Sequence of protein 2:
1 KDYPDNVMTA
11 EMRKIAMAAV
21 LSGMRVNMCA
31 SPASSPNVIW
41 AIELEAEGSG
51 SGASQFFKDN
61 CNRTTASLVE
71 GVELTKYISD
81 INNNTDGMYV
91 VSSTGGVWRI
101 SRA

These two protein chains interact to form a complex.

Sequence of protein 1:
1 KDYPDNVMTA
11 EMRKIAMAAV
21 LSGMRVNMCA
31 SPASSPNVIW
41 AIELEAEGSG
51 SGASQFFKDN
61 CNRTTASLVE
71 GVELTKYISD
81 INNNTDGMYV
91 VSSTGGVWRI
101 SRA

Interface contacts:
Residue W40 in protein 1 is in contact with residue I81 in protein 2 (closest heavy-atom distance 2.9 Å).
Residue T64 in protein 1 interacts with residue N82 in protein 2 (closest heavy-atom distance 3.6 Å).
Residue E47 in protein 1 contacts residue K76 in protein 2 (closest heavy-atom distance 4.0 Å).
Residue A18 in protein 1 contacts residue L21 in protein 2 (closest heavy-atom distance 3.9 Å).
Residue F56 in protein 1 is in contact with residue V97 in protein 2 (closest heavy-atom distance 3.6 Å).
Residue Y3 in protein 1 contacts residue K1 in protein 2 (closest heavy-atom distance 3.3 Å).
Residue F56 in protein 1 is in contact with residue P36 in protein 2 (closest heavy-atom distance 4.0 Å).
Residue L44 in protein 1 contacts residue Y77 in protein 2 (closest heavy-atom distance 2.7 Å).
Residue E43 in protein 1 is in contact with residue I78 in protein 2 (closest heavy-atom distance 3.4 Å).
Residue D5 in protein 1 is in contact with residue I81 in protein 2 (closest heavy-atom distance 3.8 Å).
Residue E11 in protein 1 contacts residue Y77 in protein 2 (closest heavy-atom distance 2.3 Å).
Residue R63 in protein 1 contacts residue N84 in protein 2 (closest heavy-atom distance 3.9 Å).
Residue I39 in protein 1 is in contact with residue I81 in protein 2 (closest heavy-atom distance 3.9 Å).
Residue M8 in protein 1 is in contact with residue S79 in protein 2 (closest heavy-atom distance 3.1 Å).
Residue G48 in protein 1 interacts with residue K76 in protein 2 (closest heavy-atom distance 3.2 Å).
Residue K14 in protein 1 interacts with residue M17 in protein 2 (closest heavy-atom distance 3.6 Å).
Residue I15 in protein 1 contacts residue Y77 in protein 2 (closest heavy-atom distance 3.4 Å).
Residue L44 in protein 1 is in contact with residue V20 in protein 2 (closest heavy-atom distance 3.6 Å).
Residue Y3 in protein 1 interacts with residue R102 in protein 2 (closest heavy-atom distance 3.3 Å).
Residue E43 in protein 1 interacts with residue Y77 in protein 2 (closest heavy-atom distance 3.1 Å).
Residue D5 in protein 1 is in contact with residue D86 in protein 2 (closest heavy-atom distance 3.6 Å).
Residue L44 in protein 1 interacts with residue K76 in protein 2 (closest heavy-atom distance 3.5 Å).
Residue F57 in protein 1 interacts with residue I78 in protein 2 (closest heavy-atom distance 3.5 Å).
Residue F56 in protein 1 interacts with residue Y89 in protein 2 (closest heavy-atom distance 3.8 Å).
Residue A18 in protein 1 contacts residue M17 in protein 2 (closest heavy-atom distance 4.0 Å).
Residue S101 in protein 1 interacts with residue I81 in protein 2 (closest heavy-atom distance 3.8 Å).
Residue W40 in protein 1 is in contact with residue D80 in protein 2 (closest heavy-atom distance 3.8 Å).
Residue M24 in protein 1 contacts residue L21 in protein 2 (closest heavy-atom distance 3.4 Å).
Residue L44 in protein 1 is in contact with residue T75 in protein 2 (closest heavy-atom distance 3.8 Å).
Residue E45 in protein 1 interacts with residue K76 in protein 2 (closest heavy-atom distance 3.5 Å).
Residue A41 in protein 1 interacts with residue S79 in protein 2 (closest heavy-atom distance 3.2 Å).
Residue E11 in protein 1 is in contact with residue M88 in protein 2 (closest heavy-atom distance 3.6 Å).
Residue L44 in protein 1 interacts with residue L21 in protein 2 (closest heavy-atom distance 3.6 Å).
Residue M8 in protein 1 is in contact with residue D86 in protein 2 (closest heavy-atom distance 3.9 Å).
Residue V7 in protein 1 interacts with residue M88 in protein 2 (closest heavy-atom distance 3.4 Å).
Residue W40 in protein 1 contacts residue N82 in protein 2 (closest heavy-atom distance 3.2 Å).
Residue A46 in protein 1 interacts with residue V20 in protein 2 (closest heavy-atom distance 3.9 Å).
Residue M8 in protein 1 interacts with residue R102 in protein 2 (closest heavy-atom distance 4.2 Å).
Residue S54 in protein 1 interacts with residue I78 in protein 2 (closest heavy-atom distance 4.0 Å).
Residue V7 in protein 1 interacts with residue R13 in protein 2 (closest heavy-atom distance 3.8 Å).
Residue E47 in protein 1 interacts with residue E73 in protein 2 (closest heavy-atom distance 4.1 Å).
Residue S51 in protein 1 is in contact with residue K76 in protein 2 (closest heavy-atom distance 3.5 Å).
Residue M8 in protein 1 interacts with residue M88 in protein 2 (closest heavy-atom distance 3.7 Å).
Residue I42 in protein 1 contacts residue I78 in protein 2 (closest heavy-atom distance 3.5 Å).
Residue E11 in protein 1 contacts residue R13 in protein 2 (closest heavy-atom distance 2.8 Å).
Residue A41 in protein 1 interacts with residue D80 in protein 2 (closest heavy-atom distance 3.7 Å).
Residue N60 in protein 1 is in contact with residue T85 in protein 2 (closest heavy-atom distance 3.3 Å).
Residue E47 in protein 1 is in contact with residue T75 in protein 2 (closest heavy-atom distance 3.2 Å).
Residue Y3 in protein 1 contacts residue A103 in protein 2 (closest heavy-atom distance 2.5 Å).
Residue A46 in protein 1 interacts with residue T75 in protein 2 (closest heavy-atom distance 3.2 Å).
Residue M8 in protein 1 is in contact with residue I81 in protein 2 (closest heavy-atom distance 3.8 Å).
Residue I42 in protein 1 is in contact with residue S79 in protein 2 (closest heavy-atom distance 2.9 Å).
Residue I42 in protein 1 is in contact with residue Y77 in protein 2 (closest heavy-atom distance 4.2 Å).
Residue M24 in protein 1 is in contact with residue V20 in protein 2 (closest heavy-atom distance 4.1 Å).
Residue G52 in protein 1 interacts with residue K76 in protein 2 (closest heavy-atom distance 3.7 Å).
Residue E43 in protein 1 is in contact with residue K76 in protein 2 (closest heavy-atom distance 3.4 Å).
Residue E45 in protein 1 interacts with residue T75 in protein 2 (closest heavy-atom distance 3.5 Å).
Residue M8 in protein 1 contacts residue G87 in protein 2 (closest heavy-atom distance 3.3 Å).
Residue P4 in protein 1 contacts residue R102 in protein 2 (closest heavy-atom distance 3.0 Å).
Residue S54 in protein 1 is in contact with residue K76 in protein 2 (closest heavy-atom distance 4.1 Å).